These two protein chains interact to form a complex.

Interface contacts:
Residue M74 in chain B contacts residue K152 in chain A (closest heavy-atom distance 4.2 Å).
Residue A66 in chain B contacts residue D118 in chain A (closest heavy-atom distance 4.2 Å).
Residue S67 in chain B interacts with residue L116 in chain A (closest heavy-atom distance 3.1 Å).
Residue L69 in chain B contacts residue K152 in chain A (closest heavy-atom distance 3.0 Å).
Residue A66 in chain B contacts residue L116 in chain A (closest heavy-atom distance 3.4 Å).
Residue N70 in chain B is in contact with residue K152 in chain A (closest heavy-atom distance 4.0 Å).
Residue L69 in chain B contacts residue Y117 in chain A (closest heavy-atom distance 4.1 Å).
Residue S67 in chain B interacts with residue Y74 in chain A (closest heavy-atom distance 3.2 Å).
Residue N70 in chain B interacts with residue I153 in chain A (closest heavy-atom distance 3.3 Å).
Residue G68 in chain B interacts with residue Y117 in chain A (closest heavy-atom distance 3.8 Å).
Residue G68 in chain B contacts residue K152 in chain A (closest heavy-atom distance 4.7 Å).
Residue K73 in chain B interacts with residue N151 in chain A (closest heavy-atom distance 3.6 Å).
Residue K73 in chain B is in contact with residue G154 in chain A (closest heavy-atom distance 4.9 Å).
Residue G68 in chain B contacts residue I153 in chain A (closest heavy-atom distance 3.7 Å).
Residue L69 in chain B contacts residue I153 in chain A (closest heavy-atom distance 3.9 Å).
Residue A66 in chain B is in contact with residue Y117 in chain A (closest heavy-atom distance 4.3 Å).
Residue K73 in chain B contacts residue K152 in chain A (closest heavy-atom distance 3.5 Å).
Residue S67 in chain B contacts residue Y117 in chain A (closest heavy-atom distance 3.6 Å).
Residue N70 in chain B interacts with residue G154 in chain A (closest heavy-atom distance 3.7 Å).

Sequence of chain B:
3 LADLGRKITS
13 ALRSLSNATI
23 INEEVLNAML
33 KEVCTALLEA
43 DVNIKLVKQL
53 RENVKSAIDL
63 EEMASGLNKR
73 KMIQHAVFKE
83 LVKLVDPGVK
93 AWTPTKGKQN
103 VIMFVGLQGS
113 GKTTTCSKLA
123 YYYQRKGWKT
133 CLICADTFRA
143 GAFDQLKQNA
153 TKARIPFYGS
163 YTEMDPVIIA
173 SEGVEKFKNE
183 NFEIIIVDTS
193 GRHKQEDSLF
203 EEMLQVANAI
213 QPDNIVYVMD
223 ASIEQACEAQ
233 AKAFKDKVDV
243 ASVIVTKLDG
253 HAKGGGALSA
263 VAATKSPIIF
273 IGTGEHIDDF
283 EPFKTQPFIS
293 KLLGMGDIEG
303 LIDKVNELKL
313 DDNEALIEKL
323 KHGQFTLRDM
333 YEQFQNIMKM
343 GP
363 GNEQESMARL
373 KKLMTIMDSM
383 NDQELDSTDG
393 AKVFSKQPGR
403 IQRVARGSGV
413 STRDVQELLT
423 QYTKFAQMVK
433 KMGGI

Sequence of chain A:
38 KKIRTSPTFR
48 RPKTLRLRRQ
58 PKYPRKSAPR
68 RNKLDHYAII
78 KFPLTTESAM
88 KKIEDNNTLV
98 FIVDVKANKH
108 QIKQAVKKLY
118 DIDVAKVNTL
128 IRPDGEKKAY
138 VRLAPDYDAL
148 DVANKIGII